Sequence of the second protein:
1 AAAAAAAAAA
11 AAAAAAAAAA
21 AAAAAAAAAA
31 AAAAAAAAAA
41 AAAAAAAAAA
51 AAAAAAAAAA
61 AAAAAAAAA

Residue-level contacts at the interface:
Residue K172 in the first protein contacts residue A52 in the second protein (closest heavy-atom distance 3.7 Å).
Residue K172 in the first protein is in contact with residue A53 in the second protein (closest heavy-atom distance 3.6 Å).
Residue D285 in the first protein contacts residue A51 in the second protein (closest heavy-atom distance 3.4 Å).
Residue H260 in the first protein is in contact with residue A50 in the second protein (closest heavy-atom distance 3.3 Å).
Residue H260 in the first protein interacts with residue A49 in the second protein (closest heavy-atom distance 3.6 Å).
Residue K172 in the first protein contacts residue A56 in the second protein (closest heavy-atom distance 4.8 Å).
Residue D285 in the first protein is in contact with residue A47 in the second protein (closest heavy-atom distance 3.8 Å).
Residue D285 in the first protein interacts with residue A50 in the second protein (closest heavy-atom distance 3.5 Å).
Residue L168 in the first protein is in contact with residue A35 in the second protein (closest heavy-atom distance 4.0 Å).
Residue D283 in the first protein is in contact with residue A47 in the second protein (closest heavy-atom distance 4.9 Å).
Residue E173 in the first protein interacts with residue A53 in the second protein (closest heavy-atom distance 4.7 Å).
Residue R257 in the first protein is in contact with residue A45 in the second protein (closest heavy-atom distance 3.2 Å).
Residue R257 in the first protein contacts residue A49 in the second protein (closest heavy-atom distance 3.2 Å).
Residue Y289 in the first protein is in contact with residue A46 in the second protein (closest heavy-atom distance 4.0 Å).
Residue R257 in the first protein is in contact with residue A46 in the second protein (closest heavy-atom distance 3.9 Å).
Residue K172 in the first protein is in contact with residue A49 in the second protein (closest heavy-atom distance 4.1 Å).
Residue H260 in the first protein is in contact with residue A53 in the second protein (closest heavy-atom distance 3.7 Å).

Sequence of the first protein:
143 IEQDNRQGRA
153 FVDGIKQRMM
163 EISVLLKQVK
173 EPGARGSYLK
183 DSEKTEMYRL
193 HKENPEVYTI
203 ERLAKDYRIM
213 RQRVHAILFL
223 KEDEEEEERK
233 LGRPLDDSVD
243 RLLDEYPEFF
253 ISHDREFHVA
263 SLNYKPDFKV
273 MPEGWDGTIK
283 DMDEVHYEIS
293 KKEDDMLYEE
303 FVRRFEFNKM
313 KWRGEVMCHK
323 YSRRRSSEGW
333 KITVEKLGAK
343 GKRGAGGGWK

These two protein chains interact to form a complex.